The following describes two proteins that form a bound complex.

Sequence of the first protein:
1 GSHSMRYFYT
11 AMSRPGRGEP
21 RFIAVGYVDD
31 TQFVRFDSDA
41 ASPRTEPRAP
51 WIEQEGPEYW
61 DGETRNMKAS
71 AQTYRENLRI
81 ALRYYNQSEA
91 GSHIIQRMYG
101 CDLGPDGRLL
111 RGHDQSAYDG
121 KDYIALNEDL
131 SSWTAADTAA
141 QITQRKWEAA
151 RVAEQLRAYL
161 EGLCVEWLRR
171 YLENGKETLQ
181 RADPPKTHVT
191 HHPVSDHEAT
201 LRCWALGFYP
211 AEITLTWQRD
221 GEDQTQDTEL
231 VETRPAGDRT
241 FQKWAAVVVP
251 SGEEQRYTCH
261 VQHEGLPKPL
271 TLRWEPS

Interface contacts:
Residue V152 in the first protein contacts residue F6 in the second protein (closest heavy-atom distance 3.7 Å).
Residue W147 in the first protein interacts with residue V7 in the second protein (closest heavy-atom distance 2.8 Å).
Residue T73 in the first protein interacts with residue V7 in the second protein (closest heavy-atom distance 3.9 Å).
Residue Y159 in the first protein interacts with residue F3 in the second protein (closest heavy-atom distance 3.6 Å).
Residue N66 in the first protein is in contact with residue S2 in the second protein (closest heavy-atom distance 2.7 Å).
Residue K146 in the first protein contacts residue V7 in the second protein (closest heavy-atom distance 3.6 Å).
Residue R97 in the first protein is in contact with residue F3 in the second protein (closest heavy-atom distance 4.4 Å).
Residue E63 in the first protein is in contact with residue V1 in the second protein (closest heavy-atom distance 3.0 Å).
Residue Y7 in the first protein interacts with residue S2 in the second protein (closest heavy-atom distance 3.4 Å).
Residue L163 in the first protein interacts with residue V1 in the second protein (closest heavy-atom distance 4.3 Å).
Residue Y74 in the first protein interacts with residue E5 in the second protein (closest heavy-atom distance 2.4 Å).
Residue Y99 in the first protein interacts with residue S2 in the second protein (closest heavy-atom distance 3.3 Å).
Residue Y9 in the first protein interacts with residue S2 in the second protein (closest heavy-atom distance 3.9 Å).
Residue Q155 in the first protein contacts residue F3 in the second protein (closest heavy-atom distance 3.6 Å).
Residue I95 in the first protein contacts residue I8 in the second protein (closest heavy-atom distance 4.6 Å).
Residue A81 in the first protein is in contact with residue I8 in the second protein (closest heavy-atom distance 4.1 Å).
Residue N77 in the first protein interacts with residue F6 in the second protein (closest heavy-atom distance 3.2 Å).
Residue I80 in the first protein contacts residue I8 in the second protein (closest heavy-atom distance 3.7 Å).
Residue I80 in the first protein is in contact with residue V7 in the second protein (closest heavy-atom distance 3.4 Å).
Residue W167 in the first protein interacts with residue V1 in the second protein (closest heavy-atom distance 3.5 Å).
Residue M5 in the first protein contacts residue V1 in the second protein (closest heavy-atom distance 4.0 Å).
Residue Y159 in the first protein contacts residue S2 in the second protein (closest heavy-atom distance 3.9 Å).
Residue Y59 in the first protein interacts with residue V1 in the second protein (closest heavy-atom distance 4.3 Å).
Residue F33 in the first protein contacts residue V1 in the second protein (closest heavy-atom distance 4.9 Å).
Residue Q155 in the first protein interacts with residue F6 in the second protein (closest heavy-atom distance 3.5 Å).
Residue Y123 in the first protein contacts residue I8 in the second protein (closest heavy-atom distance 4.2 Å).
Residue T73 in the first protein is in contact with residue F6 in the second protein (closest heavy-atom distance 3.9 Å).
Residue K146 in the first protein interacts with residue I8 in the second protein (closest heavy-atom distance 2.6 Å).
Residue W147 in the first protein interacts with residue F6 in the second protein (closest heavy-atom distance 3.9 Å).
Residue L156 in the first protein interacts with residue F6 in the second protein (closest heavy-atom distance 4.3 Å).
Residue N77 in the first protein interacts with residue I8 in the second protein (closest heavy-atom distance 2.9 Å).
Residue Y9 in the first protein contacts residue E5 in the second protein (closest heavy-atom distance 3.6 Å).
Residue E63 in the first protein is in contact with residue S2 in the second protein (closest heavy-atom distance 2.8 Å).
Residue L156 in the first protein interacts with residue F3 in the second protein (closest heavy-atom distance 3.6 Å).
Residue E76 in the first protein interacts with residue V7 in the second protein (closest heavy-atom distance 4.4 Å).
Residue N77 in the first protein contacts residue E5 in the second protein (closest heavy-atom distance 4.4 Å).
Residue Y99 in the first protein interacts with residue F3 in the second protein (closest heavy-atom distance 2.9 Å).
Residue N66 in the first protein contacts residue F3 in the second protein (closest heavy-atom distance 3.0 Å).
Residue Y9 in the first protein is in contact with residue F3 in the second protein (closest heavy-atom distance 3.6 Å).
Residue M67 in the first protein contacts residue S2 in the second protein (closest heavy-atom distance 3.7 Å).
Residue Q155 in the first protein contacts residue I4 in the second protein (closest heavy-atom distance 3.9 Å).
Residue M67 in the first protein contacts residue F3 in the second protein (closest heavy-atom distance 4.8 Å).
Residue S70 in the first protein is in contact with residue E5 in the second protein (closest heavy-atom distance 4.0 Å).
Residue Y159 in the first protein interacts with residue V1 in the second protein (closest heavy-atom distance 2.6 Å).
Residue W147 in the first protein contacts residue I8 in the second protein (closest heavy-atom distance 4.0 Å).
Residue N66 in the first protein is in contact with residue I4 in the second protein (closest heavy-atom distance 3.9 Å).
Residue T143 in the first protein contacts residue I8 in the second protein (closest heavy-atom distance 3.5 Å).
Residue N77 in the first protein interacts with residue V7 in the second protein (closest heavy-atom distance 3.3 Å).
Residue R97 in the first protein interacts with residue F6 in the second protein (closest heavy-atom distance 4.3 Å).
Residue Y84 in the first protein contacts residue I8 in the second protein (closest heavy-atom distance 3.3 Å).
Residue R97 in the first protein interacts with residue I4 in the second protein (closest heavy-atom distance 3.0 Å).
Residue T73 in the first protein interacts with residue E5 in the second protein (closest heavy-atom distance 3.7 Å).
Residue R97 in the first protein contacts residue E5 in the second protein (closest heavy-atom distance 3.0 Å).
Residue S70 in the first protein is in contact with residue F3 in the second protein (closest heavy-atom distance 4.7 Å).
Residue Y171 in the first protein is in contact with residue V1 in the second protein (closest heavy-atom distance 2.7 Å).
Residue Y7 in the first protein interacts with residue V1 in the second protein (closest heavy-atom distance 3.1 Å).

Sequence of the second protein:
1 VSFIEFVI